Contacts between the two chains:
Residue N69 in the first protein interacts with residue A3 in the second protein (closest heavy-atom distance 3.0 Å).
Residue W150 in the first protein interacts with residue F6 in the second protein (closest heavy-atom distance 3.4 Å).
Residue N145 in the first protein contacts residue P8 in the second protein (closest heavy-atom distance 4.8 Å).
Residue L119 in the first protein interacts with residue P8 in the second protein (closest heavy-atom distance 4.4 Å).
Residue W170 in the first protein is in contact with residue D1 in the second protein (closest heavy-atom distance 3.3 Å).
Residue G80 in the first protein interacts with residue L7 in the second protein (closest heavy-atom distance 3.3 Å).
Residue I98 in the first protein contacts residue P8 in the second protein (closest heavy-atom distance 4.3 Å).
Residue W150 in the first protein interacts with residue L7 in the second protein (closest heavy-atom distance 2.8 Å).
Residue Y9 in the first protein is in contact with residue A3 in the second protein (closest heavy-atom distance 4.2 Å).
Residue G80 in the first protein interacts with residue P8 in the second protein (closest heavy-atom distance 4.0 Å).
Residue N66 in the first protein is in contact with residue D1 in the second protein (closest heavy-atom distance 2.9 Å).
Residue D117 in the first protein interacts with residue F6 in the second protein (closest heavy-atom distance 4.6 Å).
Residue Y77 in the first protein is in contact with residue P8 in the second protein (closest heavy-atom distance 4.0 Å).
Residue V84 in the first protein contacts residue P8 in the second protein (closest heavy-atom distance 3.8 Å).
Residue Y162 in the first protein is in contact with residue A3 in the second protein (closest heavy-atom distance 3.5 Å).
Residue N83 in the first protein is in contact with residue L7 in the second protein (closest heavy-atom distance 3.6 Å).
Residue E166 in the first protein contacts residue F2 in the second protein (closest heavy-atom distance 4.8 Å).
Residue Y126 in the first protein interacts with residue P8 in the second protein (closest heavy-atom distance 4.4 Å).
Residue N83 in the first protein is in contact with residue P8 in the second protein (closest heavy-atom distance 2.9 Å).
Residue K149 in the first protein contacts residue P8 in the second protein (closest heavy-atom distance 4.2 Å).
Residue A45 in the first protein contacts residue F2 in the second protein (closest heavy-atom distance 4.5 Å).
Residue Y77 in the first protein is in contact with residue F6 in the second protein (closest heavy-atom distance 3.7 Å).
Residue N69 in the first protein is in contact with residue N4 in the second protein (closest heavy-atom distance 4.7 Å).
Residue R100 in the first protein interacts with residue T5 in the second protein (closest heavy-atom distance 3.3 Å).
Residue R100 in the first protein is in contact with residue N4 in the second protein (closest heavy-atom distance 2.9 Å).
Residue T76 in the first protein interacts with residue F6 in the second protein (closest heavy-atom distance 4.2 Å).
Residue E166 in the first protein contacts residue D1 in the second protein (closest heavy-atom distance 4.3 Å).
Residue Y162 in the first protein is in contact with residue D1 in the second protein (closest heavy-atom distance 2.7 Å).
Residue A73 in the first protein is in contact with residue T5 in the second protein (closest heavy-atom distance 3.4 Å).
Residue Y162 in the first protein contacts residue F2 in the second protein (closest heavy-atom distance 3.9 Å).
Residue R158 in the first protein is in contact with residue N4 in the second protein (closest heavy-atom distance 3.9 Å).
Residue R100 in the first protein contacts residue A3 in the second protein (closest heavy-atom distance 4.3 Å).
Residue W136 in the first protein is in contact with residue F6 in the second protein (closest heavy-atom distance 4.7 Å).
Residue Y155 in the first protein is in contact with residue F6 in the second protein (closest heavy-atom distance 3.3 Å).
Residue R100 in the first protein interacts with residue F6 in the second protein (closest heavy-atom distance 4.4 Å).
Residue Y87 in the first protein is in contact with residue P8 in the second protein (closest heavy-atom distance 2.7 Å).
Residue Y7 in the first protein is in contact with residue D1 in the second protein (closest heavy-atom distance 3.6 Å).
Residue T76 in the first protein interacts with residue T5 in the second protein (closest heavy-atom distance 3.9 Å).
Residue Y9 in the first protein contacts residue F2 in the second protein (closest heavy-atom distance 3.6 Å).
Residue W150 in the first protein interacts with residue P8 in the second protein (closest heavy-atom distance 3.8 Å).
Residue A24 in the first protein is in contact with residue F2 in the second protein (closest heavy-atom distance 4.2 Å).
Residue T76 in the first protein is in contact with residue L7 in the second protein (closest heavy-atom distance 3.2 Å).
Residue F36 in the first protein interacts with residue F2 in the second protein (closest heavy-atom distance 4.7 Å).
Residue T146 in the first protein interacts with residue P8 in the second protein (closest heavy-atom distance 2.6 Å).
Residue D159 in the first protein contacts residue F6 in the second protein (closest heavy-atom distance 3.4 Å).
Residue Y77 in the first protein interacts with residue T5 in the second protein (closest heavy-atom distance 3.7 Å).
Residue A70 in the first protein is in contact with residue F2 in the second protein (closest heavy-atom distance 4.0 Å).
Residue R158 in the first protein interacts with residue F6 in the second protein (closest heavy-atom distance 3.9 Å).
Residue V79 in the first protein contacts residue L7 in the second protein (closest heavy-atom distance 3.8 Å).
Residue R65 in the first protein is in contact with residue D1 in the second protein (closest heavy-atom distance 2.8 Å).
Residue V34 in the first protein interacts with residue F2 in the second protein (closest heavy-atom distance 4.5 Å).
Residue Y102 in the first protein interacts with residue F2 in the second protein (closest heavy-atom distance 3.4 Å).
Residue D159 in the first protein interacts with residue N4 in the second protein (closest heavy-atom distance 4.8 Å).
Residue K149 in the first protein contacts residue L7 in the second protein (closest heavy-atom distance 3.1 Å).
Residue Y102 in the first protein contacts residue A3 in the second protein (closest heavy-atom distance 2.9 Å).
Residue N66 in the first protein interacts with residue F2 in the second protein (closest heavy-atom distance 2.9 Å).
Residue N69 in the first protein is in contact with residue F2 in the second protein (closest heavy-atom distance 3.4 Å).
Residue Y7 in the first protein contacts residue F2 in the second protein (closest heavy-atom distance 3.3 Å).
Residue Y62 in the first protein contacts residue D1 in the second protein (closest heavy-atom distance 3.4 Å).
Residue Y9 in the first protein interacts with residue T5 in the second protein (closest heavy-atom distance 3.5 Å).

The following describes two proteins that form a bound complex.

Sequence of the first protein:
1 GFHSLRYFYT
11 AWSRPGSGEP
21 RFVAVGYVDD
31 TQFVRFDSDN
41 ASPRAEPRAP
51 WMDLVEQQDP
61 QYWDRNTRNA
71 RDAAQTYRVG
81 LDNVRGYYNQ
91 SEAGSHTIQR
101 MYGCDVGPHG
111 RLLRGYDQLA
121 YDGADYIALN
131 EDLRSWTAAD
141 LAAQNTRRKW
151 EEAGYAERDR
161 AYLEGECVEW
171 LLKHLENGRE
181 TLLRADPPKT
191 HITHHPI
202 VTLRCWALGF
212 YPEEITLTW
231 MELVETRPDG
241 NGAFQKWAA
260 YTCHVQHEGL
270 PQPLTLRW

Sequence of the second protein:
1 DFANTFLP